These two protein chains interact to form a complex.

Contacts between the two chains:
Residue V51 in the first protein is in contact with residue I17 in the second protein (closest heavy-atom distance 3.7 Å).
Residue F101 in the first protein contacts residue I10 in the second protein (closest heavy-atom distance 4.5 Å).
Residue G50 in the first protein is in contact with residue F21 in the second protein (closest heavy-atom distance 4.4 Å).
Residue M62 in the first protein is in contact with residue E13 in the second protein (closest heavy-atom distance 3.8 Å).
Residue F149 in the first protein is in contact with residue Y25 in the second protein (closest heavy-atom distance 3.7 Å).
Residue F149 in the first protein contacts residue A26 in the second protein (closest heavy-atom distance 3.8 Å).
Residue H83 in the first protein contacts residue R15 in the second protein (closest heavy-atom distance 3.0 Å).
Residue N91 in the first protein is in contact with residue N22 in the second protein (closest heavy-atom distance 3.2 Å).
Residue W92 in the first protein is in contact with residue N22 in the second protein (closest heavy-atom distance 3.5 Å).
Residue A58 in the first protein is in contact with residue I17 in the second protein (closest heavy-atom distance 4.0 Å).
Residue H83 in the first protein contacts residue I8 in the second protein (closest heavy-atom distance 4.0 Å).
Residue S76 in the first protein interacts with residue E7 in the second protein (closest heavy-atom distance 3.7 Å).
Residue F59 in the first protein contacts residue I17 in the second protein (closest heavy-atom distance 4.0 Å).
Residue M62 in the first protein interacts with residue I10 in the second protein (closest heavy-atom distance 3.6 Å).
Residue R94 in the first protein interacts with residue G18 in the second protein (closest heavy-atom distance 3.6 Å).
Residue T97 in the first protein is in contact with residue I17 in the second protein (closest heavy-atom distance 3.9 Å).
Residue S86 in the first protein contacts residue R15 in the second protein (closest heavy-atom distance 3.9 Å).
Residue V80 in the first protein contacts residue E7 in the second protein (closest heavy-atom distance 4.0 Å).
Residue V84 in the first protein interacts with residue R15 in the second protein (closest heavy-atom distance 2.9 Å).
Residue V47 in the first protein interacts with residue Y25 in the second protein (closest heavy-atom distance 3.9 Å).
Residue F101 in the first protein interacts with residue L14 in the second protein (closest heavy-atom distance 3.8 Å).
Residue R94 in the first protein contacts residue D19 in the second protein (closest heavy-atom distance 2.7 Å).
Residue M62 in the first protein contacts residue L14 in the second protein (closest heavy-atom distance 3.6 Å).
Residue V80 in the first protein contacts residue L14 in the second protein (closest heavy-atom distance 3.5 Å).
Residue V80 in the first protein contacts residue I10 in the second protein (closest heavy-atom distance 3.8 Å).
Residue M62 in the first protein contacts residue I17 in the second protein (closest heavy-atom distance 4.2 Å).
Residue L66 in the first protein is in contact with residue I10 in the second protein (closest heavy-atom distance 3.5 Å).
Residue V80 in the first protein interacts with residue A11 in the second protein (closest heavy-atom distance 3.9 Å).
Residue T97 in the first protein contacts residue F21 in the second protein (closest heavy-atom distance 4.4 Å).
Residue M62 in the first protein is in contact with residue W9 in the second protein (closest heavy-atom distance 3.6 Å).
Residue L98 in the first protein is in contact with residue L14 in the second protein (closest heavy-atom distance 3.8 Å).
Residue N91 in the first protein is in contact with residue G18 in the second protein (closest heavy-atom distance 4.2 Å).
Residue R79 in the first protein contacts residue E7 in the second protein (closest heavy-atom distance 2.8 Å).
Residue V51 in the first protein contacts residue F21 in the second protein (closest heavy-atom distance 3.8 Å).
Residue V47 in the first protein interacts with residue F21 in the second protein (closest heavy-atom distance 3.4 Å).
Residue K65 in the first protein interacts with residue I10 in the second protein (closest heavy-atom distance 3.9 Å).
Residue T97 in the first protein contacts residue L14 in the second protein (closest heavy-atom distance 3.8 Å).
Residue G93 in the first protein interacts with residue G18 in the second protein (closest heavy-atom distance 3.3 Å).
Residue F149 in the first protein is in contact with residue N22 in the second protein (closest heavy-atom distance 3.2 Å).
Residue F150 in the first protein is in contact with residue Y25 in the second protein (closest heavy-atom distance 3.5 Å).
Residue T97 in the first protein contacts residue G18 in the second protein (closest heavy-atom distance 3.3 Å).
Residue N91 in the first protein is in contact with residue D19 in the second protein (closest heavy-atom distance 3.2 Å).
Residue V152 in the first protein is in contact with residue Y25 in the second protein (closest heavy-atom distance 4.0 Å).
Residue G93 in the first protein interacts with residue F21 in the second protein (closest heavy-atom distance 4.4 Å).
Residue D87 in the first protein contacts residue R15 in the second protein (closest heavy-atom distance 3.3 Å).
Residue G61 in the first protein interacts with residue W9 in the second protein (closest heavy-atom distance 3.7 Å).
Residue F150 in the first protein is in contact with residue F21 in the second protein (closest heavy-atom distance 4.0 Å).
Residue H55 in the first protein contacts residue E20 in the second protein (closest heavy-atom distance 3.1 Å).
Residue K65 in the first protein contacts residue W9 in the second protein (closest heavy-atom distance 3.8 Å).
Residue R94 in the first protein is in contact with residue R15 in the second protein (closest heavy-atom distance 3.4 Å).
Residue G93 in the first protein is in contact with residue N22 in the second protein (closest heavy-atom distance 3.0 Å).
Residue R46 in the first protein contacts residue Y25 in the second protein (closest heavy-atom distance 4.2 Å).
Residue A58 in the first protein is in contact with residue E13 in the second protein (closest heavy-atom distance 3.9 Å).
Residue H83 in the first protein is in contact with residue A11 in the second protein (closest heavy-atom distance 3.9 Å).
Residue K65 in the first protein contacts residue P6 in the second protein (closest heavy-atom distance 4.1 Å).
Residue V84 in the first protein contacts residue A11 in the second protein (closest heavy-atom distance 3.6 Å).
Residue V84 in the first protein interacts with residue L14 in the second protein (closest heavy-atom distance 3.9 Å).
Residue H55 in the first protein interacts with residue I17 in the second protein (closest heavy-atom distance 3.8 Å).
Residue V96 in the first protein interacts with residue F21 in the second protein (closest heavy-atom distance 3.6 Å).
Residue A58 in the first protein is in contact with residue W9 in the second protein (closest heavy-atom distance 4.4 Å).

Sequence of the first protein:
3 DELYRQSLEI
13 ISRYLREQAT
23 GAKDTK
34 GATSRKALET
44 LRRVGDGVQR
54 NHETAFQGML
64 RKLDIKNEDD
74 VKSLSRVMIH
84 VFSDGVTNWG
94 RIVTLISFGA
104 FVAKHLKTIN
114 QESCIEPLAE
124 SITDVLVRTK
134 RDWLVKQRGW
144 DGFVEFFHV

Sequence of the second protein:
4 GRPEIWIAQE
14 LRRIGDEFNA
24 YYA